Interface contacts:
Residue I168 in protein 2 interacts with residue I158 in protein 1 (closest heavy-atom distance 3.9 Å).
Residue R170 in protein 2 is in contact with residue V161 in protein 1 (closest heavy-atom distance 5.0 Å).
Residue P167 in protein 2 is in contact with residue I158 in protein 1 (closest heavy-atom distance 4.5 Å).
Residue L65 in protein 2 contacts residue H160 in protein 1 (closest heavy-atom distance 4.3 Å).
Residue P167 in protein 2 interacts with residue K159 in protein 1 (closest heavy-atom distance 3.6 Å).
Residue I168 in protein 2 contacts residue H160 in protein 1 (closest heavy-atom distance 3.9 Å).
Residue I168 in protein 2 interacts with residue K159 in protein 1 (closest heavy-atom distance 3.0 Å).
Residue G169 in protein 2 interacts with residue V161 in protein 1 (closest heavy-atom distance 3.6 Å).
Residue E60 in protein 2 interacts with residue V161 in protein 1 (closest heavy-atom distance 3.5 Å).
Residue I61 in protein 2 is in contact with residue A162 in protein 1 (closest heavy-atom distance 4.2 Å).
Residue D62 in protein 2 is in contact with residue A162 in protein 1 (closest heavy-atom distance 3.8 Å).
Residue L65 in protein 2 is in contact with residue A162 in protein 1 (closest heavy-atom distance 4.8 Å).
Residue E165 in protein 2 is in contact with residue I158 in protein 1 (closest heavy-atom distance 4.7 Å).
Residue I168 in protein 2 contacts residue V161 in protein 1 (closest heavy-atom distance 3.1 Å).
Residue I168 in protein 2 is in contact with residue A162 in protein 1 (closest heavy-atom distance 4.1 Å).
Residue P167 in protein 2 interacts with residue V161 in protein 1 (closest heavy-atom distance 3.7 Å).
Residue E165 in protein 2 is in contact with residue E156 in protein 1 (closest heavy-atom distance 3.5 Å).
Residue V64 in protein 2 contacts residue A162 in protein 1 (closest heavy-atom distance 3.5 Å).
Residue G63 in protein 2 interacts with residue A162 in protein 1 (closest heavy-atom distance 3.0 Å).
Residue R143 in protein 2 interacts with residue V161 in protein 1 (closest heavy-atom distance 4.3 Å).
Residue E165 in protein 2 contacts residue K159 in protein 1 (closest heavy-atom distance 3.6 Å).
Residue R143 in protein 2 interacts with residue A162 in protein 1 (closest heavy-atom distance 3.5 Å).
Residue R166 in protein 2 contacts residue I158 in protein 1 (closest heavy-atom distance 3.4 Å).
Residue E165 in protein 2 is in contact with residue K153 in protein 1 (closest heavy-atom distance 3.3 Å).

Sequence of protein 1:
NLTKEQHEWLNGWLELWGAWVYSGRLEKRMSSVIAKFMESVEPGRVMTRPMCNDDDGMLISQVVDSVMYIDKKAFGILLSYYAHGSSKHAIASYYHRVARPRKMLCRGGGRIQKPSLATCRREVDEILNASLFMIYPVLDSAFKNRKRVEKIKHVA

Sequence of protein 2:
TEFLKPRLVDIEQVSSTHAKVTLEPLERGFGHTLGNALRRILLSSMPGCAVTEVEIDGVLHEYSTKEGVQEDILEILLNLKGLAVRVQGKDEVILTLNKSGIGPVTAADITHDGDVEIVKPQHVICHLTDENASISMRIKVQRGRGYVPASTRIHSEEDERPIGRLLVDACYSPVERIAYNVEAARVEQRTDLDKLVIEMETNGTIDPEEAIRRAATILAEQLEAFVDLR

This data describes a binding interaction between two proteins.